These two protein chains interact to form a complex.

Sequence of the second protein:
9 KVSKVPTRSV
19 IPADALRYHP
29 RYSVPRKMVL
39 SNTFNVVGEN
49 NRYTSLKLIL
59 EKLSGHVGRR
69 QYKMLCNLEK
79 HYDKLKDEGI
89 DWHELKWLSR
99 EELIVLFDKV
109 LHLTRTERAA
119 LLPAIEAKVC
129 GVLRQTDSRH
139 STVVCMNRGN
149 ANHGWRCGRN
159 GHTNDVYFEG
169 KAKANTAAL

Sequence of the first protein:
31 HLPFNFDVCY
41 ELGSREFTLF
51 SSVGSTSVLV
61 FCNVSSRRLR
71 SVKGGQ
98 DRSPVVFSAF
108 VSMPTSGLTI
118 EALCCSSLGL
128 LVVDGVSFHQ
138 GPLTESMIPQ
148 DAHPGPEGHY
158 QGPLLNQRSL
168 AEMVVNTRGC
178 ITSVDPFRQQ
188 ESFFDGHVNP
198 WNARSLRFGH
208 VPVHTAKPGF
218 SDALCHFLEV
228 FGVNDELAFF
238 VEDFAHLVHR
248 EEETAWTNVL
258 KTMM

Interface contacts:
Residue V171 in the first protein interacts with residue V65 in the second protein (closest heavy-atom distance 3.7 Å).
Residue P215 in the first protein contacts residue C74 in the second protein (closest heavy-atom distance 3.9 Å).
Residue L125 in the first protein is in contact with residue R98 in the second protein (closest heavy-atom distance 3.5 Å).
Residue N163 in the first protein interacts with residue A117 in the second protein (closest heavy-atom distance 3.4 Å).
Residue T212 in the first protein interacts with residue L73 in the second protein (closest heavy-atom distance 3.9 Å).
Residue A168 in the first protein interacts with residue A118 in the second protein (closest heavy-atom distance 3.6 Å).
Residue C222 in the first protein interacts with residue R113 in the second protein (closest heavy-atom distance 3.8 Å).
Residue Q164 in the first protein is in contact with residue K71 in the second protein (closest heavy-atom distance 3.2 Å).
Residue G75 in the first protein interacts with residue W153 in the second protein (closest heavy-atom distance 3.6 Å).
Residue S218 in the first protein is in contact with residue T114 in the second protein (closest heavy-atom distance 3.2 Å).
Residue R165 in the first protein is in contact with residue P121 in the second protein (closest heavy-atom distance 3.8 Å).
Residue Q164 in the first protein is in contact with residue M72 in the second protein (closest heavy-atom distance 3.4 Å).
Residue N173 in the first protein contacts residue M144 in the second protein (closest heavy-atom distance 3.9 Å).
Residue S124 in the first protein contacts residue L120 in the second protein (closest heavy-atom distance 3.3 Å).
Residue F236 in the first protein contacts residue R98 in the second protein (closest heavy-atom distance 3.4 Å).
Residue H223 in the first protein contacts residue R113 in the second protein (closest heavy-atom distance 3.6 Å).
Residue G75 in the first protein is in contact with residue G147 in the second protein (closest heavy-atom distance 3.2 Å).
Residue A168 in the first protein contacts residue M72 in the second protein (closest heavy-atom distance 3.9 Å).
Residue L125 in the first protein contacts residue L101 in the second protein (closest heavy-atom distance 3.9 Å).
Residue V172 in the first protein is in contact with residue M144 in the second protein (closest heavy-atom distance 3.5 Å).
Residue K73 in the first protein interacts with residue K126 in the second protein (closest heavy-atom distance 2.5 Å).
Residue V172 in the first protein interacts with residue V127 in the second protein (closest heavy-atom distance 3.7 Å).
Residue A168 in the first protein contacts residue L61 in the second protein (closest heavy-atom distance 3.9 Å).
Residue R165 in the first protein contacts residue A117 in the second protein (closest heavy-atom distance 3.9 Å).
Residue G74 in the first protein is in contact with residue E124 in the second protein (closest heavy-atom distance 2.9 Å).
Residue G75 in the first protein contacts residue E124 in the second protein (closest heavy-atom distance 4.0 Å).
Residue Q76 in the first protein is in contact with residue N148 in the second protein (closest heavy-atom distance 3.4 Å).
Residue G75 in the first protein contacts residue K126 in the second protein (closest heavy-atom distance 3.8 Å).
Residue L125 in the first protein is in contact with residue E124 in the second protein (closest heavy-atom distance 3.0 Å).
Residue V171 in the first protein contacts residue K60 in the second protein (closest heavy-atom distance 3.7 Å).
Residue G74 in the first protein is in contact with residue R146 in the second protein (closest heavy-atom distance 2.4 Å).
Residue Q76 in the first protein interacts with residue C155 in the second protein (closest heavy-atom distance 4.1 Å).
Residue E226 in the first protein is in contact with residue R113 in the second protein (closest heavy-atom distance 3.2 Å).
Residue D232 in the first protein contacts residue R116 in the second protein (closest heavy-atom distance 3.4 Å).
Residue L127 in the first protein interacts with residue R98 in the second protein (closest heavy-atom distance 4.0 Å).
Residue V129 in the first protein interacts with residue A117 in the second protein (closest heavy-atom distance 3.8 Å).
Residue L127 in the first protein interacts with residue I102 in the second protein (closest heavy-atom distance 3.8 Å).
Residue P215 in the first protein interacts with residue T114 in the second protein (closest heavy-atom distance 3.4 Å).
Residue L167 in the first protein is in contact with residue V65 in the second protein (closest heavy-atom distance 3.3 Å).
Residue S71 in the first protein contacts residue E124 in the second protein (closest heavy-atom distance 3.8 Å).
Residue L127 in the first protein contacts residue L120 in the second protein (closest heavy-atom distance 4.0 Å).
Residue L162 in the first protein contacts residue T114 in the second protein (closest heavy-atom distance 3.9 Å).
Residue V171 in the first protein is in contact with residue M144 in the second protein (closest heavy-atom distance 3.4 Å).
Residue Q164 in the first protein contacts residue L73 in the second protein (closest heavy-atom distance 2.8 Å).
Residue L167 in the first protein interacts with residue M72 in the second protein (closest heavy-atom distance 3.9 Å).
Residue G126 in the first protein is in contact with residue R98 in the second protein (closest heavy-atom distance 3.2 Å).
Residue Q76 in the first protein contacts residue G147 in the second protein (closest heavy-atom distance 3.5 Å).
Residue D232 in the first protein contacts residue R98 in the second protein (closest heavy-atom distance 3.0 Å).
Residue L167 in the first protein interacts with residue Y70 in the second protein (closest heavy-atom distance 3.8 Å).
Residue E169 in the first protein contacts residue P121 in the second protein (closest heavy-atom distance 3.7 Å).
Residue L127 in the first protein interacts with residue R116 in the second protein (closest heavy-atom distance 4.0 Å).
Residue D219 in the first protein is in contact with residue R113 in the second protein (closest heavy-atom distance 2.9 Å).
Residue L128 in the first protein interacts with residue R116 in the second protein (closest heavy-atom distance 2.5 Å).
Residue Q76 in the first protein is in contact with residue R146 in the second protein (closest heavy-atom distance 3.0 Å).
Residue R99 in the first protein is in contact with residue R146 in the second protein (closest heavy-atom distance 3.6 Å).
Residue V172 in the first protein is in contact with residue A125 in the second protein (closest heavy-atom distance 3.7 Å).
Residue S124 in the first protein is in contact with residue E124 in the second protein (closest heavy-atom distance 3.5 Å).
Residue V172 in the first protein is in contact with residue P121 in the second protein (closest heavy-atom distance 3.9 Å).
Residue D219 in the first protein interacts with residue T112 in the second protein (closest heavy-atom distance 3.3 Å).
Residue D219 in the first protein is in contact with residue T114 in the second protein (closest heavy-atom distance 3.0 Å).